Sequence of protein 2:
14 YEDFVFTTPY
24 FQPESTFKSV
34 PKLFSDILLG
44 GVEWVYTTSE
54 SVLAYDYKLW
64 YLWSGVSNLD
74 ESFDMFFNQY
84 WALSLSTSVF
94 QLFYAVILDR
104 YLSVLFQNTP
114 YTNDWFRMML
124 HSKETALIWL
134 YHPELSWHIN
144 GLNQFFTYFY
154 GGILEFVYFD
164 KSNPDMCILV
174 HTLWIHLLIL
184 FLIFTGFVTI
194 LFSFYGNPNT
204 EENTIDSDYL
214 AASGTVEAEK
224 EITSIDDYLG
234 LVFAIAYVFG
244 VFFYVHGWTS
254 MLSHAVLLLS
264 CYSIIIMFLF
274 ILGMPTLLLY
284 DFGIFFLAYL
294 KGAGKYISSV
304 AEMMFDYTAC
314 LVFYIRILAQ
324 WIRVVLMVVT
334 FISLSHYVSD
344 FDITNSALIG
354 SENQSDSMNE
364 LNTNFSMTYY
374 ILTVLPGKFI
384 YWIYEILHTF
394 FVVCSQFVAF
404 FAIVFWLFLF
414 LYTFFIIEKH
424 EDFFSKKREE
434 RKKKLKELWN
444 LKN

Sequence of protein 1:
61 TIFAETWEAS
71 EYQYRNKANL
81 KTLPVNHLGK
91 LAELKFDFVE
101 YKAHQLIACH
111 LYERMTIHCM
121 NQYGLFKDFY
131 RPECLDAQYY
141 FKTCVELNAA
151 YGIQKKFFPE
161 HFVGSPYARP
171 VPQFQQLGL

Contacts between the two chains:
Residue S106 in protein 2 is in contact with residue I153 in protein 1 (closest heavy-atom distance 4.3 Å).
Residue V69 in protein 2 interacts with residue Q138 in protein 1 (closest heavy-atom distance 3.5 Å).
Residue D77 in protein 2 is in contact with residue K142 in protein 1 (closest heavy-atom distance 3.4 Å).
Residue L88 in protein 2 interacts with residue I117 in protein 1 (closest heavy-atom distance 3.8 Å).
Residue Y161 in protein 2 is in contact with residue L80 in protein 1 (closest heavy-atom distance 3.7 Å).
Residue L88 in protein 2 contacts residue E113 in protein 1 (closest heavy-atom distance 4.7 Å).
Residue N71 in protein 2 is in contact with residue F126 in protein 1 (closest heavy-atom distance 4.0 Å).
Residue L105 in protein 2 is in contact with residue V145 in protein 1 (closest heavy-atom distance 3.7 Å).
Residue Y161 in protein 2 interacts with residue K81 in protein 1 (closest heavy-atom distance 3.6 Å).
Residue W84 in protein 2 contacts residue M120 in protein 1 (closest heavy-atom distance 3.9 Å).
Residue F109 in protein 2 interacts with residue A150 in protein 1 (closest heavy-atom distance 3.6 Å).
Residue W84 in protein 2 interacts with residue T116 in protein 1 (closest heavy-atom distance 4.0 Å).
Residue W84 in protein 2 is in contact with residue E113 in protein 1 (closest heavy-atom distance 3.2 Å).
Residue F80 in protein 2 is in contact with residue F141 in protein 1 (closest heavy-atom distance 3.8 Å).
Residue F159 in protein 2 is in contact with residue F158 in protein 1 (closest heavy-atom distance 3.4 Å).
Residue V69 in protein 2 contacts residue L135 in protein 1 (closest heavy-atom distance 3.7 Å).
Residue F159 in protein 2 is in contact with residue A150 in protein 1 (closest heavy-atom distance 4.4 Å).
Residue Y161 in protein 2 interacts with residue Y151 in protein 1 (closest heavy-atom distance 4.0 Å).
Residue F159 in protein 2 interacts with residue H161 in protein 1 (closest heavy-atom distance 4.5 Å).
Residue W84 in protein 2 contacts residue F141 in protein 1 (closest heavy-atom distance 3.7 Å).
Residue K164 in protein 2 interacts with residue E146 in protein 1 (closest heavy-atom distance 3.8 Å).
Residue L108 in protein 2 is in contact with residue E146 in protein 1 (closest heavy-atom distance 3.6 Å).
Residue L105 in protein 2 contacts residue E146 in protein 1 (closest heavy-atom distance 4.2 Å).
Residue V69 in protein 2 contacts residue Y139 in protein 1 (closest heavy-atom distance 3.8 Å).
Residue N81 in protein 2 contacts residue M120 in protein 1 (closest heavy-atom distance 4.7 Å).
Residue Y104 in protein 2 contacts residue K142 in protein 1 (closest heavy-atom distance 4.2 Å).
Residue F17 in protein 2 is in contact with residue G178 in protein 1 (closest heavy-atom distance 4.2 Å).
Residue F159 in protein 2 contacts residue Q154 in protein 1 (closest heavy-atom distance 3.5 Å).
Residue L108 in protein 2 is in contact with residue K142 in protein 1 (closest heavy-atom distance 4.0 Å).
Residue N81 in protein 2 is in contact with residue Q138 in protein 1 (closest heavy-atom distance 3.3 Å).
Residue F76 in protein 2 interacts with residue Q138 in protein 1 (closest heavy-atom distance 4.2 Å).
Residue S67 in protein 2 interacts with residue Y139 in protein 1 (closest heavy-atom distance 3.5 Å).
Residue N71 in protein 2 is in contact with residue Y130 in protein 1 (closest heavy-atom distance 2.6 Å).
Residue F80 in protein 2 contacts residue V145 in protein 1 (closest heavy-atom distance 4.2 Å).
Residue F80 in protein 2 is in contact with residue K142 in protein 1 (closest heavy-atom distance 3.5 Å).
Residue L105 in protein 2 is in contact with residue A149 in protein 1 (closest heavy-atom distance 4.3 Å).
Residue N71 in protein 2 interacts with residue L125 in protein 1 (closest heavy-atom distance 3.5 Å).
Residue W84 in protein 2 interacts with residue I117 in protein 1 (closest heavy-atom distance 3.7 Å).
Residue F109 in protein 2 interacts with residue I153 in protein 1 (closest heavy-atom distance 3.9 Å).
Residue L105 in protein 2 interacts with residue K142 in protein 1 (closest heavy-atom distance 4.2 Å).
Residue L157 in protein 2 contacts residue F158 in protein 1 (closest heavy-atom distance 4.6 Å).
Residue G68 in protein 2 is in contact with residue Q138 in protein 1 (closest heavy-atom distance 4.4 Å).
Residue L72 in protein 2 contacts residue Y130 in protein 1 (closest heavy-atom distance 4.8 Å).
Residue S70 in protein 2 contacts residue Y130 in protein 1 (closest heavy-atom distance 3.4 Å).
Residue V69 in protein 2 contacts residue Y130 in protein 1 (closest heavy-atom distance 3.2 Å).
Residue F159 in protein 2 is in contact with residue K77 in protein 1 (closest heavy-atom distance 4.2 Å).
Residue Y161 in protein 2 is in contact with residue Y74 in protein 1 (closest heavy-atom distance 3.8 Å).
Residue T20 in protein 2 interacts with residue Q175 in protein 1 (closest heavy-atom distance 5.0 Å).

The following describes two proteins that form a bound complex.